The following describes two proteins that form a bound complex.

Interface contacts:
Residue L36 in the first protein is in contact with residue T32 in the second protein (closest heavy-atom distance 4.1 Å).
Residue V23 in the first protein contacts residue I72 in the second protein (closest heavy-atom distance 4.1 Å).
Residue K12 in the first protein contacts residue D80 in the second protein (closest heavy-atom distance 3.7 Å).
Residue L36 in the first protein interacts with residue V35 in the second protein (closest heavy-atom distance 3.6 Å).
Residue N19 in the first protein contacts residue A75 in the second protein (closest heavy-atom distance 4.1 Å).
Residue I15 in the first protein contacts residue L11 in the second protein (closest heavy-atom distance 4.1 Å).
Residue T37 in the first protein interacts with residue I58 in the second protein (closest heavy-atom distance 3.7 Å).
Residue V22 in the first protein contacts residue T18 in the second protein (closest heavy-atom distance 4.3 Å).
Residue K12 in the first protein interacts with residue T81 in the second protein (closest heavy-atom distance 4.6 Å).
Residue N19 in the first protein contacts residue T18 in the second protein (closest heavy-atom distance 2.7 Å).
Residue V22 in the first protein is in contact with residue S68 in the second protein (closest heavy-atom distance 4.9 Å).
Residue Q26 in the first protein interacts with residue I72 in the second protein (closest heavy-atom distance 3.4 Å).
Residue V22 in the first protein is in contact with residue V22 in the second protein (closest heavy-atom distance 4.4 Å).
Residue A29 in the first protein interacts with residue T28 in the second protein (closest heavy-atom distance 4.5 Å).
Residue I15 in the first protein contacts residue L79 in the second protein (closest heavy-atom distance 3.7 Å).
Residue Q26 in the first protein interacts with residue S68 in the second protein (closest heavy-atom distance 2.6 Å).
Residue V23 in the first protein contacts residue Q76 in the second protein (closest heavy-atom distance 4.1 Å).
Residue A29 in the first protein is in contact with residue M61 in the second protein (closest heavy-atom distance 4.9 Å).
Residue Q40 in the first protein contacts residue I54 in the second protein (closest heavy-atom distance 3.6 Å).
Residue L36 in the first protein interacts with residue L39 in the second protein (closest heavy-atom distance 3.9 Å).
Residue L36 in the first protein contacts residue I58 in the second protein (closest heavy-atom distance 3.8 Å).
Residue K12 in the first protein interacts with residue L11 in the second protein (closest heavy-atom distance 4.1 Å).
Residue I15 in the first protein contacts residue I15 in the second protein (closest heavy-atom distance 3.2 Å).
Residue I8 in the first protein contacts residue V82 in the second protein (closest heavy-atom distance 3.7 Å).
Residue L11 in the first protein is in contact with residue L11 in the second protein (closest heavy-atom distance 4.0 Å).
Residue Q26 in the first protein interacts with residue L65 in the second protein (closest heavy-atom distance 3.8 Å).
Residue L36 in the first protein is in contact with residue M61 in the second protein (closest heavy-atom distance 3.5 Å).
Residue T32 in the first protein interacts with residue M61 in the second protein (closest heavy-atom distance 3.9 Å).
Residue N19 in the first protein interacts with residue I72 in the second protein (closest heavy-atom distance 3.2 Å).
Residue N19 in the first protein interacts with residue L79 in the second protein (closest heavy-atom distance 4.0 Å).
Residue Q26 in the first protein is in contact with residue A21 in the second protein (closest heavy-atom distance 4.3 Å).
Residue V33 in the first protein is in contact with residue L65 in the second protein (closest heavy-atom distance 4.7 Å).
Residue I15 in the first protein is in contact with residue T18 in the second protein (closest heavy-atom distance 4.4 Å).
Residue E16 in the first protein is in contact with residue L79 in the second protein (closest heavy-atom distance 3.4 Å).
Residue K12 in the first protein is in contact with residue V82 in the second protein (closest heavy-atom distance 2.6 Å).
Residue I8 in the first protein is in contact with residue L11 in the second protein (closest heavy-atom distance 4.2 Å).
Residue Q26 in the first protein contacts residue K69 in the second protein (closest heavy-atom distance 3.3 Å).
Residue T32 in the first protein is in contact with residue T32 in the second protein (closest heavy-atom distance 3.8 Å).
Residue A29 in the first protein is in contact with residue L25 in the second protein (closest heavy-atom distance 4.1 Å).
Residue A29 in the first protein interacts with residue L65 in the second protein (closest heavy-atom distance 3.7 Å).
Residue K12 in the first protein interacts with residue L79 in the second protein (closest heavy-atom distance 3.0 Å).
Residue E30 in the first protein interacts with residue L65 in the second protein (closest heavy-atom distance 3.4 Å).
Residue Q26 in the first protein is in contact with residue L25 in the second protein (closest heavy-atom distance 3.9 Å).
Residue E30 in the first protein interacts with residue K69 in the second protein (closest heavy-atom distance 2.9 Å).
Residue L25 in the first protein contacts residue L25 in the second protein (closest heavy-atom distance 3.7 Å).
Residue V22 in the first protein contacts residue L25 in the second protein (closest heavy-atom distance 4.0 Å).
Residue L39 in the first protein interacts with residue L39 in the second protein (closest heavy-atom distance 3.9 Å).
Residue V22 in the first protein interacts with residue A21 in the second protein (closest heavy-atom distance 4.2 Å).
Residue Q40 in the first protein is in contact with residue L39 in the second protein (closest heavy-atom distance 4.8 Å).
Residue I8 in the first protein interacts with residue N7 in the second protein (closest heavy-atom distance 3.5 Å).
Residue V33 in the first protein interacts with residue I58 in the second protein (closest heavy-atom distance 3.8 Å).
Residue V33 in the first protein interacts with residue M61 in the second protein (closest heavy-atom distance 3.5 Å).
Residue V33 in the first protein interacts with residue N62 in the second protein (closest heavy-atom distance 3.1 Å).
Residue I15 in the first protein is in contact with residue S14 in the second protein (closest heavy-atom distance 4.1 Å).
Residue N19 in the first protein is in contact with residue Q76 in the second protein (closest heavy-atom distance 4.1 Å).
Residue L36 in the first protein interacts with residue L36 in the second protein (closest heavy-atom distance 3.8 Å).
Residue T18 in the first protein contacts residue T18 in the second protein (closest heavy-atom distance 4.2 Å).
Residue V22 in the first protein is in contact with residue I72 in the second protein (closest heavy-atom distance 3.6 Å).

Sequence of the first protein:
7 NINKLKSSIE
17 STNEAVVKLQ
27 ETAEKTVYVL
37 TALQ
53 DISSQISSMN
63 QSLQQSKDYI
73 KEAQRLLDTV

Sequence of the second protein:
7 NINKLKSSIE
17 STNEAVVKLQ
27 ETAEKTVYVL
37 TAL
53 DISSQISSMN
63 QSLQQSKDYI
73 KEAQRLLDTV